These two protein chains interact to form a complex.

Interface contacts:
Residue Q27 in chain A is in contact with residue E20 in chain B (closest heavy-atom distance 4.2 Å).
Residue Y23 in chain A interacts with residue V21 in chain B (closest heavy-atom distance 3.5 Å).
Residue E8 in chain A contacts residue L17 in chain B (closest heavy-atom distance 3.6 Å).
Residue M28 in chain A interacts with residue F4 in chain B (closest heavy-atom distance 3.8 Å).
Residue G132 in chain A contacts residue M3 in chain B (closest heavy-atom distance 4.0 Å).
Residue W25 in chain A contacts residue V21 in chain B (closest heavy-atom distance 2.8 Å).
Residue E124 in chain A is in contact with residue M3 in chain B (closest heavy-atom distance 4.0 Å).
Residue L18 in chain A is in contact with residue V21 in chain B (closest heavy-atom distance 3.6 Å).
Residue M28 in chain A is in contact with residue V21 in chain B (closest heavy-atom distance 4.4 Å).
Residue S24 in chain A interacts with residue V21 in chain B (closest heavy-atom distance 3.4 Å).
Residue W25 in chain A is in contact with residue D6 in chain B (closest heavy-atom distance 3.5 Å).
Residue W25 in chain A contacts residue I10 in chain B (closest heavy-atom distance 3.6 Å).
Residue S19 in chain A interacts with residue V21 in chain B (closest heavy-atom distance 4.6 Å).
Residue S15 in chain A contacts residue V21 in chain B (closest heavy-atom distance 4.0 Å).
Residue S15 in chain A interacts with residue C18 in chain B (closest heavy-atom distance 4.9 Å).
Residue W133 in chain A contacts residue F4 in chain B (closest heavy-atom distance 3.4 Å).
Residue W25 in chain A contacts residue I7 in chain B (closest heavy-atom distance 4.1 Å).
Residue A30 in chain A contacts residue E20 in chain B (closest heavy-atom distance 4.9 Å).
Residue V11 in chain A interacts with residue C18 in chain B (closest heavy-atom distance 3.5 Å).
Residue Q4 in chain A interacts with residue L17 in chain B (closest heavy-atom distance 3.5 Å).
Residue S26 in chain A interacts with residue F4 in chain B (closest heavy-atom distance 3.3 Å).
Residue M28 in chain A contacts residue Y8 in chain B (closest heavy-atom distance 3.9 Å).
Residue E124 in chain A interacts with residue D1 in chain B (closest heavy-atom distance 3.1 Å).
Residue M28 in chain A is in contact with residue I7 in chain B (closest heavy-atom distance 3.7 Å).
Residue K32 in chain A is in contact with residue E20 in chain B (closest heavy-atom distance 2.9 Å).
Residue S15 in chain A interacts with residue L19 in chain B (closest heavy-atom distance 3.4 Å).
Residue K32 in chain A interacts with residue R11 in chain B (closest heavy-atom distance 4.9 Å).
Residue V11 in chain A interacts with residue L19 in chain B (closest heavy-atom distance 4.0 Å).
Residue I127 in chain A interacts with residue M3 in chain B (closest heavy-atom distance 4.0 Å).
Residue R7 in chain A contacts residue L17 in chain B (closest heavy-atom distance 4.0 Å).
Residue A29 in chain A contacts residue V21 in chain B (closest heavy-atom distance 4.4 Å).
Residue Q27 in chain A interacts with residue V21 in chain B (closest heavy-atom distance 3.0 Å).
Residue S15 in chain A contacts residue E20 in chain B (closest heavy-atom distance 3.0 Å).
Residue L18 in chain A interacts with residue L19 in chain B (closest heavy-atom distance 3.8 Å).
Residue W133 in chain A contacts residue M3 in chain B (closest heavy-atom distance 3.4 Å).
Residue V11 in chain A contacts residue L17 in chain B (closest heavy-atom distance 4.0 Å).
Residue A29 in chain A contacts residue E20 in chain B (closest heavy-atom distance 2.8 Å).
Residue S26 in chain A contacts residue I7 in chain B (closest heavy-atom distance 3.7 Å).
Residue M28 in chain A interacts with residue R11 in chain B (closest heavy-atom distance 4.5 Å).
Residue Q128 in chain A interacts with residue D1 in chain B (closest heavy-atom distance 2.7 Å).
Residue L14 in chain A interacts with residue L19 in chain B (closest heavy-atom distance 3.7 Å).
Residue Q27 in chain A contacts residue F4 in chain B (closest heavy-atom distance 3.9 Å).
Residue M28 in chain A contacts residue E20 in chain B (closest heavy-atom distance 3.4 Å).
Residue S26 in chain A interacts with residue V21 in chain B (closest heavy-atom distance 2.9 Å).
Residue S26 in chain A interacts with residue E20 in chain B (closest heavy-atom distance 3.4 Å).
Residue V31 in chain A contacts residue F4 in chain B (closest heavy-atom distance 3.8 Å).
Residue L14 in chain A is in contact with residue V21 in chain B (closest heavy-atom distance 4.6 Å).
Residue Q128 in chain A interacts with residue M3 in chain B (closest heavy-atom distance 3.6 Å).
Residue E124 in chain A interacts with residue E2 in chain B (closest heavy-atom distance 4.9 Å).

Sequence of chain A:
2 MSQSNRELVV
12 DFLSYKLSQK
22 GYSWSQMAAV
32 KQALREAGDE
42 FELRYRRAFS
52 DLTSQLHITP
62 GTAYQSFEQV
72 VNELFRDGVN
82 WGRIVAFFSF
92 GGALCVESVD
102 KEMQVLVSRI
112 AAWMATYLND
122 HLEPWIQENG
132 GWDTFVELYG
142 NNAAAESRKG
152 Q

Sequence of chain B:
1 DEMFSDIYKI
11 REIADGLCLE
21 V